Sequence of the second protein:
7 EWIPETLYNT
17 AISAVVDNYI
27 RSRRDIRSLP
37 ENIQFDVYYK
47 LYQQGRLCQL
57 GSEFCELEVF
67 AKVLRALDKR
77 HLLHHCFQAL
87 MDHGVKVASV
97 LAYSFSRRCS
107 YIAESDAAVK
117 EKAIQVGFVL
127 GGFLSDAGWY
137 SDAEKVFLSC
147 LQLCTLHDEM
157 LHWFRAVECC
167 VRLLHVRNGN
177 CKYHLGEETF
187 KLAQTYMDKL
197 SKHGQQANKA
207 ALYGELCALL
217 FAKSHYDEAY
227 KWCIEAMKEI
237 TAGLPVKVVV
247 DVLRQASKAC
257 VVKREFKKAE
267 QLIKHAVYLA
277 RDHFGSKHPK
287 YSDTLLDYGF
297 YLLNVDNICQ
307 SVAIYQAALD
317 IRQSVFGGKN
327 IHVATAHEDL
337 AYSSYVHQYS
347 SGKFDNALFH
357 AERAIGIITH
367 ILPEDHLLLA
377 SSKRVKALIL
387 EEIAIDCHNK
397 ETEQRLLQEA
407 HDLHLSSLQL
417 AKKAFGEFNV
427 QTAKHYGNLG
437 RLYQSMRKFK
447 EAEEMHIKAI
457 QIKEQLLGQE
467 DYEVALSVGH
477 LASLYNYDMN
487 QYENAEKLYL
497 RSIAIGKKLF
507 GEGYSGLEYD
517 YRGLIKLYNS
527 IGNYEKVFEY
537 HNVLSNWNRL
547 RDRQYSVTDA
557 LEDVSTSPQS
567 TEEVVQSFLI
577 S

Sequence of the first protein:
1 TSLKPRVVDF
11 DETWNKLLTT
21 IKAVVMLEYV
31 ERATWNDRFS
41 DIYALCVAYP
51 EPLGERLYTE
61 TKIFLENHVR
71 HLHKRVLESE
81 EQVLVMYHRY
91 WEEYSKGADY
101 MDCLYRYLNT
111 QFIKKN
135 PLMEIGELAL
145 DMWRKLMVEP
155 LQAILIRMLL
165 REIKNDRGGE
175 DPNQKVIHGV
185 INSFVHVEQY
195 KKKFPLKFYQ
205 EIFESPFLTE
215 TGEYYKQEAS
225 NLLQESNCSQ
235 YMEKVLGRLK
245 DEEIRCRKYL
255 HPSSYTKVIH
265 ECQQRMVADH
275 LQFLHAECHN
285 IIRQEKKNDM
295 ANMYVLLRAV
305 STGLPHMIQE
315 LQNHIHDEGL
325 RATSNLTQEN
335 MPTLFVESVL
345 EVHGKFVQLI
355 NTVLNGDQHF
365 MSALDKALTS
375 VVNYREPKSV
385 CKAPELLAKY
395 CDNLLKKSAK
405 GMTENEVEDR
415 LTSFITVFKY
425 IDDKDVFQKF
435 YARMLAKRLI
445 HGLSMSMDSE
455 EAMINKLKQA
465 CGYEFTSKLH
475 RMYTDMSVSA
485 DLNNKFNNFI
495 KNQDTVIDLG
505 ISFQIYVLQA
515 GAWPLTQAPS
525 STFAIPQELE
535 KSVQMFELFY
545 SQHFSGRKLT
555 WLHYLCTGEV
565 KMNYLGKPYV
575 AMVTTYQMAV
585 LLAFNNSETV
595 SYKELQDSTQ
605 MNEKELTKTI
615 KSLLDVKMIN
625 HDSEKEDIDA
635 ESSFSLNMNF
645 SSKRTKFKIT

This data describes a binding interaction between two proteins.

Residue-level contacts at the interface:
Residue G466 in the first protein contacts residue F424 in the second protein (closest heavy-atom distance 3.5 Å).
Residue C465 in the first protein is in contact with residue F424 in the second protein (closest heavy-atom distance 3.1 Å).
Residue Y467 in the first protein contacts residue F424 in the second protein (closest heavy-atom distance 4.7 Å).
Residue Y467 in the first protein contacts residue K454 in the second protein (closest heavy-atom distance 4.2 Å).
Residue E468 in the first protein interacts with residue E423 in the second protein (closest heavy-atom distance 3.7 Å).
Residue E468 in the first protein contacts residue K454 in the second protein (closest heavy-atom distance 4.6 Å).